Sequence of the first protein:
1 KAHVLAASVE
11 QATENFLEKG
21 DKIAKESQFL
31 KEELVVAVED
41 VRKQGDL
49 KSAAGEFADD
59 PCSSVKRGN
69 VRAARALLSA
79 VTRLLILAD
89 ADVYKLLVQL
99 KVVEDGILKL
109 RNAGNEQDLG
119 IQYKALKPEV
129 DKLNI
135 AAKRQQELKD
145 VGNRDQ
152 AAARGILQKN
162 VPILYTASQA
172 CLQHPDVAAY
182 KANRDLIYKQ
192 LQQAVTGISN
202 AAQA

Contacts between the two chains:
Residue L83 in the first protein is in contact with residue S12 in the second protein (closest heavy-atom distance 4.1 Å).
Residue V9 in the first protein contacts residue V19 in the second protein (closest heavy-atom distance 4.1 Å).
Residue K137 in the first protein is in contact with residue T3 in the second protein (closest heavy-atom distance 4.2 Å).
Residue K19 in the first protein contacts residue R7 in the second protein (closest heavy-atom distance 4.0 Å).
Residue K137 in the first protein is in contact with residue H1 in the second protein (closest heavy-atom distance 3.0 Å).
Residue A12 in the first protein contacts residue A18 in the second protein (closest heavy-atom distance 4.4 Å).
Residue A72 in the first protein interacts with residue V19 in the second protein (closest heavy-atom distance 3.8 Å).
Residue L83 in the first protein interacts with residue L8 in the second protein (closest heavy-atom distance 3.7 Å).
Residue N15 in the first protein contacts residue P11 in the second protein (closest heavy-atom distance 3.8 Å).
Residue L5 in the first protein is in contact with residue N21 in the second protein (closest heavy-atom distance 3.9 Å).
Residue E141 in the first protein contacts residue Q6 in the second protein (closest heavy-atom distance 2.9 Å).
Residue V9 in the first protein contacts residue L15 in the second protein (closest heavy-atom distance 3.9 Å).
Residue A2 in the first protein interacts with residue L22 in the second protein (closest heavy-atom distance 4.5 Å).
Residue A72 in the first protein is in contact with residue I23 in the second protein (closest heavy-atom distance 4.3 Å).
Residue K19 in the first protein interacts with residue P11 in the second protein (closest heavy-atom distance 3.9 Å).
Residue A86 in the first protein contacts residue N4 in the second protein (closest heavy-atom distance 3.2 Å).
Residue E141 in the first protein interacts with residue T3 in the second protein (closest heavy-atom distance 2.9 Å).
Residue D90 in the first protein is in contact with residue T3 in the second protein (closest heavy-atom distance 3.2 Å).
Residue L5 in the first protein contacts residue L22 in the second protein (closest heavy-atom distance 3.6 Å).
Residue E26 in the first protein contacts residue R7 in the second protein (closest heavy-atom distance 3.3 Å).
Residue R65 in the first protein interacts with residue Y25 in the second protein (closest heavy-atom distance 3.3 Å).
Residue F16 in the first protein is in contact with residue L8 in the second protein (closest heavy-atom distance 4.0 Å).
Residue V79 in the first protein is in contact with residue L15 in the second protein (closest heavy-atom distance 3.7 Å).
Residue C60 in the first protein is in contact with residue L31 in the second protein (closest heavy-atom distance 3.4 Å).
Residue K19 in the first protein is in contact with residue L8 in the second protein (closest heavy-atom distance 3.8 Å).
Residue F16 in the first protein is in contact with residue P11 in the second protein (closest heavy-atom distance 3.9 Å).
Residue T13 in the first protein contacts residue L15 in the second protein (closest heavy-atom distance 3.4 Å).
Residue A89 in the first protein contacts residue N4 in the second protein (closest heavy-atom distance 3.4 Å).
Residue V79 in the first protein is in contact with residue S12 in the second protein (closest heavy-atom distance 4.4 Å).
Residue L82 in the first protein is in contact with residue L8 in the second protein (closest heavy-atom distance 4.3 Å).
Residue K22 in the first protein contacts residue R7 in the second protein (closest heavy-atom distance 4.2 Å).
Residue P59 in the first protein contacts residue Y25 in the second protein (closest heavy-atom distance 3.6 Å).
Residue L5 in the first protein is in contact with residue Y25 in the second protein (closest heavy-atom distance 3.6 Å).
Residue F55 in the first protein is in contact with residue Y25 in the second protein (closest heavy-atom distance 4.0 Å).
Residue E141 in the first protein contacts residue V5 in the second protein (closest heavy-atom distance 3.7 Å).
Residue P59 in the first protein interacts with residue E30 in the second protein (closest heavy-atom distance 3.5 Å).
Residue I23 in the first protein interacts with residue N4 in the second protein (closest heavy-atom distance 3.5 Å).
Residue L76 in the first protein interacts with residue K16 in the second protein (closest heavy-atom distance 4.1 Å).
Residue D90 in the first protein contacts residue N4 in the second protein (closest heavy-atom distance 2.9 Å).
Residue I23 in the first protein contacts residue R7 in the second protein (closest heavy-atom distance 3.7 Å).
Residue L75 in the first protein contacts residue L15 in the second protein (closest heavy-atom distance 4.3 Å).
Residue A2 in the first protein interacts with residue Y25 in the second protein (closest heavy-atom distance 3.8 Å).
Residue L76 in the first protein is in contact with residue V19 in the second protein (closest heavy-atom distance 4.1 Å).
Residue L83 in the first protein contacts residue K16 in the second protein (closest heavy-atom distance 4.5 Å).
Residue F55 in the first protein contacts residue L22 in the second protein (closest heavy-atom distance 3.8 Å).
Residue F16 in the first protein contacts residue S12 in the second protein (closest heavy-atom distance 3.7 Å).
Residue D87 in the first protein interacts with residue V5 in the second protein (closest heavy-atom distance 3.5 Å).
Residue D90 in the first protein is in contact with residue V5 in the second protein (closest heavy-atom distance 3.0 Å).
Residue I23 in the first protein interacts with residue L8 in the second protein (closest heavy-atom distance 3.4 Å).
Residue G20 in the first protein interacts with residue L8 in the second protein (closest heavy-atom distance 3.8 Å).
Residue R65 in the first protein interacts with residue I23 in the second protein (closest heavy-atom distance 2.9 Å).
Residue S8 in the first protein contacts residue A18 in the second protein (closest heavy-atom distance 3.9 Å).
Residue F16 in the first protein interacts with residue L15 in the second protein (closest heavy-atom distance 4.3 Å).
Residue V9 in the first protein is in contact with residue L22 in the second protein (closest heavy-atom distance 4.1 Å).
Residue C60 in the first protein is in contact with residue E30 in the second protein (closest heavy-atom distance 3.9 Å).
Residue A12 in the first protein is in contact with residue L15 in the second protein (closest heavy-atom distance 3.5 Å).
Residue A86 in the first protein is in contact with residue L8 in the second protein (closest heavy-atom distance 3.6 Å).
Residue V9 in the first protein interacts with residue A18 in the second protein (closest heavy-atom distance 3.5 Å).
Residue A6 in the first protein is in contact with residue L22 in the second protein (closest heavy-atom distance 4.3 Å).
Residue A52 in the first protein is in contact with residue L22 in the second protein (closest heavy-atom distance 3.6 Å).

Sequence of the second protein:
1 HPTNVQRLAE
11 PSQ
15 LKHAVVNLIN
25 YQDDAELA

This data describes a binding interaction between two proteins.